Residue-level contacts at the interface:
Residue V882 in chain B interacts with residue K85 in chain A (closest heavy-atom distance 4.0 Å).
Residue L912 in chain B contacts residue S87 in chain A (closest heavy-atom distance 4.8 Å).
Residue E1180 in chain B contacts residue L11 in chain A (closest heavy-atom distance 5.0 Å).
Residue L1212 in chain B is in contact with residue I16 in chain A (closest heavy-atom distance 4.2 Å).
Residue E1208 in chain B is in contact with residue R13 in chain A (closest heavy-atom distance 4.2 Å).
Residue V882 in chain B contacts residue L89 in chain A (closest heavy-atom distance 3.9 Å).
Residue I1216 in chain B is in contact with residue A12 in chain A (closest heavy-atom distance 4.9 Å).
Residue E1171 in chain B interacts with residue L8 in chain A (closest heavy-atom distance 4.5 Å).
Residue I1216 in chain B interacts with residue I16 in chain A (closest heavy-atom distance 4.0 Å).
Residue N919 in chain B contacts residue S83 in chain A (closest heavy-atom distance 4.8 Å).
Residue L911 in chain B contacts residue L86 in chain A (closest heavy-atom distance 3.7 Å).
Residue D918 in chain B is in contact with residue V80 in chain A (closest heavy-atom distance 3.5 Å).
Residue L1170 in chain B is in contact with residue L8 in chain A (closest heavy-atom distance 4.3 Å).
Residue I922 in chain B is in contact with residue L86 in chain A (closest heavy-atom distance 4.8 Å).
Residue N919 in chain B contacts residue V80 in chain A (closest heavy-atom distance 2.8 Å).
Residue I922 in chain B contacts residue S83 in chain A (closest heavy-atom distance 3.9 Å).
Residue V877 in chain B is in contact with residue L82 in chain A (closest heavy-atom distance 3.8 Å).
Residue D1211 in chain B interacts with residue I16 in chain A (closest heavy-atom distance 4.9 Å).
Residue F926 in chain B interacts with residue L86 in chain A (closest heavy-atom distance 4.4 Å).
Residue G1215 in chain B contacts residue R15 in chain A (closest heavy-atom distance 4.8 Å).
Residue L1212 in chain B is in contact with residue R13 in chain A (closest heavy-atom distance 3.8 Å).
Residue D878 in chain B interacts with residue L82 in chain A (closest heavy-atom distance 4.0 Å).
Residue F1174 in chain B is in contact with residue L8 in chain A (closest heavy-atom distance 3.6 Å).
Residue L912 in chain B contacts residue K90 in chain A (closest heavy-atom distance 4.7 Å).
Residue L912 in chain B is in contact with residue L86 in chain A (closest heavy-atom distance 3.4 Å).
Residue L880 in chain B interacts with residue L82 in chain A (closest heavy-atom distance 3.8 Å).
Residue E1171 in chain B interacts with residue S6 in chain A (closest heavy-atom distance 4.0 Å).
Residue N919 in chain B interacts with residue S81 in chain A (closest heavy-atom distance 3.5 Å).
Residue S914 in chain B interacts with residue S87 in chain A (closest heavy-atom distance 4.7 Å).
Residue F1186 in chain B contacts residue E9 in chain A (closest heavy-atom distance 4.8 Å).
Residue V882 in chain B is in contact with residue L86 in chain A (closest heavy-atom distance 4.7 Å).
Residue D917 in chain B interacts with residue S83 in chain A (closest heavy-atom distance 4.0 Å).
Residue E883 in chain B interacts with residue L89 in chain A (closest heavy-atom distance 3.7 Å).
Residue F1186 in chain B is in contact with residue A12 in chain A (closest heavy-atom distance 4.6 Å).
Residue N919 in chain B is in contact with residue L82 in chain A (closest heavy-atom distance 3.6 Å).
Residue G1215 in chain B interacts with residue I16 in chain A (closest heavy-atom distance 3.5 Å).
Residue F1186 in chain B is in contact with residue L8 in chain A (closest heavy-atom distance 3.6 Å).
Residue D1179 in chain B contacts residue L11 in chain A (closest heavy-atom distance 4.6 Å).
Residue V882 in chain B interacts with residue L82 in chain A (closest heavy-atom distance 3.6 Å).
Residue D878 in chain B interacts with residue K85 in chain A (closest heavy-atom distance 3.6 Å).
Residue V886 in chain B contacts residue L89 in chain A (closest heavy-atom distance 3.7 Å).
Residue S914 in chain B interacts with residue S83 in chain A (closest heavy-atom distance 4.3 Å).
Residue D917 in chain B interacts with residue V80 in chain A (closest heavy-atom distance 3.3 Å).
Residue T915 in chain B interacts with residue S83 in chain A (closest heavy-atom distance 4.8 Å).
Residue L1212 in chain B is in contact with residue A12 in chain A (closest heavy-atom distance 5.0 Å).
Residue L1212 in chain B contacts residue E9 in chain A (closest heavy-atom distance 3.8 Å).
Residue D878 in chain B is in contact with residue S81 in chain A (closest heavy-atom distance 4.8 Å).
Residue V886 in chain B interacts with residue L86 in chain A (closest heavy-atom distance 4.9 Å).
Residue E1175 in chain B contacts residue L7 in chain A (closest heavy-atom distance 4.6 Å).
Residue I922 in chain B interacts with residue L82 in chain A (closest heavy-atom distance 4.2 Å).
Residue E883 in chain B is in contact with residue K85 in chain A (closest heavy-atom distance 4.0 Å).

This data describes a binding interaction between two proteins.

Sequence of chain B:
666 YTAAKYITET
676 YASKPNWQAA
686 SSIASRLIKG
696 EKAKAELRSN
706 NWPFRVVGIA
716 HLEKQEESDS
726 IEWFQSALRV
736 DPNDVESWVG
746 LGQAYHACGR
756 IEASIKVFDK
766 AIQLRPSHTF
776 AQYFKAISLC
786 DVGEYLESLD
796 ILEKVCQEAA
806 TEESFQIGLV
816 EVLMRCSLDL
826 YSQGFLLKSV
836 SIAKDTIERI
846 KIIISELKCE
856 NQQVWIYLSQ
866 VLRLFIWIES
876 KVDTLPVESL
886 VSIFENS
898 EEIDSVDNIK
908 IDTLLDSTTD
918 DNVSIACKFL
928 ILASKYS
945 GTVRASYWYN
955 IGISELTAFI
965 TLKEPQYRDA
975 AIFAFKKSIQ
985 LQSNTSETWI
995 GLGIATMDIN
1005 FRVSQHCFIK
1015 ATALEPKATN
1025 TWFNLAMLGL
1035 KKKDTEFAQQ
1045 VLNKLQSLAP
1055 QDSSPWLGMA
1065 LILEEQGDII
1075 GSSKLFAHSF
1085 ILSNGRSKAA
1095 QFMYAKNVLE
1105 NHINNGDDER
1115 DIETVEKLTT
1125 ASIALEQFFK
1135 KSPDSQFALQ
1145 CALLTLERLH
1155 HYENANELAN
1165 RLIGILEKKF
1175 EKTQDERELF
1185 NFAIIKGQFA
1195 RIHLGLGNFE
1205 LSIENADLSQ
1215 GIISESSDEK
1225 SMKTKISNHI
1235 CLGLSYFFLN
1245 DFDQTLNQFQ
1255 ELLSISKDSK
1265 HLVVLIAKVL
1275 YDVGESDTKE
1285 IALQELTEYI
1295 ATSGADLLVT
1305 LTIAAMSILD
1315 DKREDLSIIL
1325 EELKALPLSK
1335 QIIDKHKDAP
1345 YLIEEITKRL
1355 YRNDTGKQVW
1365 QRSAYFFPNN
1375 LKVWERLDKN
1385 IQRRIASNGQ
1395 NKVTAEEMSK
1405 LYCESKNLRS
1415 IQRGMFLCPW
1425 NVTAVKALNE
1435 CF

Sequence of chain A:
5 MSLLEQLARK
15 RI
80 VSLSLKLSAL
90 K